Contacts between the two chains:
Residue E174 in chain A interacts with residue L81 in chain B (closest heavy-atom distance 4.6 Å).
Residue D175 in chain A contacts residue T82 in chain B (closest heavy-atom distance 4.3 Å).
Residue Y176 in chain A contacts residue E85 in chain B (closest heavy-atom distance 5.0 Å).
Residue D175 in chain A interacts with residue L81 in chain B (closest heavy-atom distance 4.0 Å).
Residue E174 in chain A contacts residue H80 in chain B (closest heavy-atom distance 3.3 Å).
Residue D175 in chain A is in contact with residue E85 in chain B (closest heavy-atom distance 3.7 Å).
Residue D175 in chain A contacts residue H80 in chain B (closest heavy-atom distance 4.8 Å).

The following describes two proteins that form a bound complex.

Sequence of chain A:
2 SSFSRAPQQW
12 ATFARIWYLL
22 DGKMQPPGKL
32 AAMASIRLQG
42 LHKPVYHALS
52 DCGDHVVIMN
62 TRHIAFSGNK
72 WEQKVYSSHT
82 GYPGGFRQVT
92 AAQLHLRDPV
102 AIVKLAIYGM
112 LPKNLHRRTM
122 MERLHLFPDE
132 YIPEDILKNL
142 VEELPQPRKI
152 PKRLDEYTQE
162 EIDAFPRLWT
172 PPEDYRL

Sequence of chain B:
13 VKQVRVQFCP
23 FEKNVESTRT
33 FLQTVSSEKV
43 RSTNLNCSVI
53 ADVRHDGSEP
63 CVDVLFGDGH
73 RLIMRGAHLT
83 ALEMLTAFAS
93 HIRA